Sequence of the second protein:
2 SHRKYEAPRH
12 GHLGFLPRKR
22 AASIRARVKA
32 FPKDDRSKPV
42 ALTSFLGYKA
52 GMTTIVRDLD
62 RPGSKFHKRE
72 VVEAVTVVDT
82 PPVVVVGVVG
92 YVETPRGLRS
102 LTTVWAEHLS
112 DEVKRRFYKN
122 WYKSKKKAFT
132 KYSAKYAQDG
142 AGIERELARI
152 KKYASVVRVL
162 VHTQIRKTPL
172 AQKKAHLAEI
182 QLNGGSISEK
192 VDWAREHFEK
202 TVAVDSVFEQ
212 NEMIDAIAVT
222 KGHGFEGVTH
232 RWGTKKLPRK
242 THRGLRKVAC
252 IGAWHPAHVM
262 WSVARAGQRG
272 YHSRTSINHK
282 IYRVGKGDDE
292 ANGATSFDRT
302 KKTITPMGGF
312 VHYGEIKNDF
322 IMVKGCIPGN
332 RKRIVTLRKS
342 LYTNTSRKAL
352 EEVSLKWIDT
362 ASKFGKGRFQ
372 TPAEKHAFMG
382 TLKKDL

Sequence of the first protein:
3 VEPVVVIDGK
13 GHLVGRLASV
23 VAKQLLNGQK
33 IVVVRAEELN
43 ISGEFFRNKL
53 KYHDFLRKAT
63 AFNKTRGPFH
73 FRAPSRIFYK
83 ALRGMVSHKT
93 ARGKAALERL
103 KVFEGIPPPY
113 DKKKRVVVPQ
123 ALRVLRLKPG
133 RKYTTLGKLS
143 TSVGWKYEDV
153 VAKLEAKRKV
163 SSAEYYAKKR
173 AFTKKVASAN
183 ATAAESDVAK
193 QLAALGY

The following describes two proteins that form a bound complex.

Contacts between the two chains:
Residue V260 in the second protein interacts with residue F64 in the first protein (closest heavy-atom distance 3.9 Å).
Residue P96 in the second protein contacts residue Y149 in the first protein (closest heavy-atom distance 4.5 Å).
Residue W262 in the second protein interacts with residue F64 in the first protein (closest heavy-atom distance 3.0 Å).
Residue P257 in the second protein is in contact with residue F64 in the first protein (closest heavy-atom distance 4.9 Å).
Residue T95 in the second protein contacts residue Y149 in the first protein (closest heavy-atom distance 4.2 Å).
Residue H259 in the second protein is in contact with residue F64 in the first protein (closest heavy-atom distance 3.4 Å).
Residue W262 in the second protein contacts residue K66 in the first protein (closest heavy-atom distance 3.8 Å).
Residue G98 in the second protein contacts residue Y149 in the first protein (closest heavy-atom distance 3.8 Å).
Residue M261 in the second protein is in contact with residue A63 in the first protein (closest heavy-atom distance 3.2 Å).
Residue P96 in the second protein interacts with residue V152 in the first protein (closest heavy-atom distance 4.5 Å).
Residue T95 in the second protein interacts with residue V152 in the first protein (closest heavy-atom distance 3.4 Å).
Residue P96 in the second protein contacts residue V153 in the first protein (closest heavy-atom distance 3.5 Å).
Residue M261 in the second protein contacts residue F64 in the first protein (closest heavy-atom distance 3.7 Å).
Residue E94 in the second protein contacts residue V152 in the first protein (closest heavy-atom distance 4.7 Å).
Residue W262 in the second protein contacts residue N65 in the first protein (closest heavy-atom distance 4.0 Å).
Residue W262 in the second protein is in contact with residue A63 in the first protein (closest heavy-atom distance 3.7 Å).
Residue P96 in the second protein contacts residue L156 in the first protein (closest heavy-atom distance 4.5 Å).
Residue R97 in the second protein is in contact with residue Y149 in the first protein (closest heavy-atom distance 3.4 Å).